Interface contacts:
Residue E144 in protein 1 interacts with residue F76 in protein 2 (closest heavy-atom distance 3.2 Å).
Residue E144 in protein 1 contacts residue Y73 in protein 2 (closest heavy-atom distance 2.5 Å).
Residue E144 in protein 1 is in contact with residue E72 in protein 2 (closest heavy-atom distance 4.9 Å).
Residue V143 in protein 1 interacts with residue T113 in protein 2 (closest heavy-atom distance 3.5 Å).
Residue V143 in protein 1 interacts with residue F112 in protein 2 (closest heavy-atom distance 4.6 Å).
Residue E144 in protein 1 is in contact with residue A77 in protein 2 (closest heavy-atom distance 4.5 Å).
Residue V143 in protein 1 is in contact with residue A77 in protein 2 (closest heavy-atom distance 3.8 Å).
Residue E144 in protein 1 is in contact with residue T75 in protein 2 (closest heavy-atom distance 3.1 Å).
Residue G142 in protein 1 contacts residue F76 in protein 2 (closest heavy-atom distance 3.4 Å).
Residue V143 in protein 1 is in contact with residue F76 in protein 2 (closest heavy-atom distance 2.8 Å).

Sequence of protein 2:
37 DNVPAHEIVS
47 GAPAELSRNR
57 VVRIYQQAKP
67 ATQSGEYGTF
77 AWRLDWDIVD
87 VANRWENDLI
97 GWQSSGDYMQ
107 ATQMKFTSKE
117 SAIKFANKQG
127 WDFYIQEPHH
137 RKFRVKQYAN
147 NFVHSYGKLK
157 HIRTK

This data describes a binding interaction between two proteins.

Sequence of protein 1:
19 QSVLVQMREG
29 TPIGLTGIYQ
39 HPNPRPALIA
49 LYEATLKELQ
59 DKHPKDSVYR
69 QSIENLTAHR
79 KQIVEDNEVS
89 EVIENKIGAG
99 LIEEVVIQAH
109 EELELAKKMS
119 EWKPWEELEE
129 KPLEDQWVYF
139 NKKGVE